Interface contacts:
Residue V992 in protein 1 interacts with residue T227 in protein 2 (closest heavy-atom distance 4.2 Å).
Residue K996 in protein 1 is in contact with residue A225 in protein 2 (closest heavy-atom distance 4.3 Å).
Residue K1255 in protein 1 is in contact with residue W234 in protein 2 (closest heavy-atom distance 3.6 Å).
Residue L1324 in protein 1 contacts residue L65 in protein 2 (closest heavy-atom distance 4.2 Å).
Residue K1320 in protein 1 contacts residue Q64 in protein 2 (closest heavy-atom distance 3.0 Å).
Residue S1335 in protein 1 interacts with residue H126 in protein 2 (closest heavy-atom distance 4.0 Å).
Residue L1290 in protein 1 is in contact with residue R194 in protein 2 (closest heavy-atom distance 3.2 Å).
Residue K996 in protein 1 is in contact with residue L224 in protein 2 (closest heavy-atom distance 4.1 Å).
Residue L1289 in protein 1 interacts with residue W20 in protein 2 (closest heavy-atom distance 3.3 Å).
Residue L1018 in protein 1 contacts residue A190 in protein 2 (closest heavy-atom distance 4.3 Å).
Residue Q1285 in protein 1 contacts residue L40 in protein 2 (closest heavy-atom distance 3.6 Å).
Residue I1322 in protein 1 contacts residue Q64 in protein 2 (closest heavy-atom distance 4.3 Å).
Residue W1298 in protein 1 interacts with residue P106 in protein 2 (closest heavy-atom distance 3.8 Å).
Residue N1252 in protein 1 interacts with residue W234 in protein 2 (closest heavy-atom distance 4.0 Å).
Residue L1020 in protein 1 contacts residue E187 in protein 2 (closest heavy-atom distance 3.4 Å).
Residue L1290 in protein 1 interacts with residue W234 in protein 2 (closest heavy-atom distance 3.8 Å).
Residue L1324 in protein 1 interacts with residue D85 in protein 2 (closest heavy-atom distance 3.6 Å).
Residue A1327 in protein 1 contacts residue G105 in protein 2 (closest heavy-atom distance 4.4 Å).
Residue K1282 in protein 1 interacts with residue L40 in protein 2 (closest heavy-atom distance 3.4 Å).
Residue R1321 in protein 1 is in contact with residue L65 in protein 2 (closest heavy-atom distance 4.0 Å).
Residue V992 in protein 1 interacts with residue G226 in protein 2 (closest heavy-atom distance 4.1 Å).
Residue L713 in protein 1 interacts with residue N223 in protein 2 (closest heavy-atom distance 4.0 Å).
Residue P988 in protein 1 contacts residue Y213 in protein 2 (closest heavy-atom distance 4.2 Å).
Residue K716 in protein 1 contacts residue Q220 in protein 2 (closest heavy-atom distance 4.3 Å).
Residue A1288 in protein 1 is in contact with residue W110 in protein 2 (closest heavy-atom distance 4.1 Å).
Residue K1282 in protein 1 interacts with residue D17 in protein 2 (closest heavy-atom distance 4.0 Å).
Residue K1022 in protein 1 is in contact with residue E187 in protein 2 (closest heavy-atom distance 3.9 Å).
Residue K716 in protein 1 contacts residue Q203 in protein 2 (closest heavy-atom distance 4.1 Å).
Residue A1327 in protein 1 contacts residue A86 in protein 2 (closest heavy-atom distance 4.1 Å).
Residue L1289 in protein 1 is in contact with residue W278 in protein 2 (closest heavy-atom distance 4.2 Å).
Residue S1330 in protein 1 is in contact with residue V107 in protein 2 (closest heavy-atom distance 4.2 Å).
Residue S1251 in protein 1 contacts residue W234 in protein 2 (closest heavy-atom distance 4.4 Å).
Residue N985 in protein 1 interacts with residue Y213 in protein 2 (closest heavy-atom distance 4.0 Å).
Residue W1298 in protein 1 is in contact with residue W110 in protein 2 (closest heavy-atom distance 4.1 Å).
Residue L1290 in protein 1 is in contact with residue W278 in protein 2 (closest heavy-atom distance 4.3 Å).
Residue Q1285 in protein 1 is in contact with residue W20 in protein 2 (closest heavy-atom distance 3.8 Å).
Residue Q1285 in protein 1 interacts with residue G66 in protein 2 (closest heavy-atom distance 3.6 Å).
Residue A1334 in protein 1 interacts with residue V107 in protein 2 (closest heavy-atom distance 4.2 Å).
Residue Q1019 in protein 1 is in contact with residue A190 in protein 2 (closest heavy-atom distance 3.4 Å).
Residue L1020 in protein 1 interacts with residue G188 in protein 2 (closest heavy-atom distance 3.3 Å).
Residue A1331 in protein 1 contacts residue P106 in protein 2 (closest heavy-atom distance 4.4 Å).
Residue S1251 in protein 1 interacts with residue S252 in protein 2 (closest heavy-atom distance 4.2 Å).
Residue L1289 in protein 1 interacts with residue W110 in protein 2 (closest heavy-atom distance 4.2 Å).
Residue L1289 in protein 1 is in contact with residue R194 in protein 2 (closest heavy-atom distance 4.3 Å).
Residue R1321 in protein 1 interacts with residue Q64 in protein 2 (closest heavy-atom distance 2.9 Å).
Residue K1286 in protein 1 contacts residue L40 in protein 2 (closest heavy-atom distance 3.9 Å).
Residue P1292 in protein 1 is in contact with residue W110 in protein 2 (closest heavy-atom distance 3.7 Å).
Residue K1277 in protein 1 contacts residue D17 in protein 2 (closest heavy-atom distance 3.0 Å).
Residue E1276 in protein 1 interacts with residue D16 in protein 2 (closest heavy-atom distance 4.3 Å).
Residue Q1285 in protein 1 interacts with residue L65 in protein 2 (closest heavy-atom distance 3.2 Å).
Residue Q1285 in protein 1 interacts with residue L84 in protein 2 (closest heavy-atom distance 3.9 Å).
Residue V992 in protein 1 contacts residue L224 in protein 2 (closest heavy-atom distance 4.0 Å).
Residue N985 in protein 1 is in contact with residue S229 in protein 2 (closest heavy-atom distance 3.0 Å).
Residue K1277 in protein 1 interacts with residue Q296 in protein 2 (closest heavy-atom distance 3.3 Å).
Residue E1023 in protein 1 interacts with residue E187 in protein 2 (closest heavy-atom distance 3.3 Å).
Residue K1286 in protein 1 is in contact with residue W20 in protein 2 (closest heavy-atom distance 4.4 Å).
Residue K1277 in protein 1 is in contact with residue D16 in protein 2 (closest heavy-atom distance 3.7 Å).
Residue L1281 in protein 1 interacts with residue L65 in protein 2 (closest heavy-atom distance 4.4 Å).
Residue N995 in protein 1 interacts with residue L224 in protein 2 (closest heavy-atom distance 4.2 Å).
Residue P1292 in protein 1 contacts residue F150 in protein 2 (closest heavy-atom distance 3.5 Å).

Sequence of protein 2:
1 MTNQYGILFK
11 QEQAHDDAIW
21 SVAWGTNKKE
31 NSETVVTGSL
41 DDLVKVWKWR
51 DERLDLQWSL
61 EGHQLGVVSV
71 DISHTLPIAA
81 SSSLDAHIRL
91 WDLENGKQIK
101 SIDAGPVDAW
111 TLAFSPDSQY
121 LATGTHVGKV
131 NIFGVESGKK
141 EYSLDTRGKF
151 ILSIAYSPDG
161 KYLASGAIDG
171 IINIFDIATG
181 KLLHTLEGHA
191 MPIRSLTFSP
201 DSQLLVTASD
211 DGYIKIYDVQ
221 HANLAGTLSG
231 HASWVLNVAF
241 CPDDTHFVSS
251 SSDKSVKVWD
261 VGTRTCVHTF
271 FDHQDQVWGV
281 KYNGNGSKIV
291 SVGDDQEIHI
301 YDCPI

Sequence of protein 1:
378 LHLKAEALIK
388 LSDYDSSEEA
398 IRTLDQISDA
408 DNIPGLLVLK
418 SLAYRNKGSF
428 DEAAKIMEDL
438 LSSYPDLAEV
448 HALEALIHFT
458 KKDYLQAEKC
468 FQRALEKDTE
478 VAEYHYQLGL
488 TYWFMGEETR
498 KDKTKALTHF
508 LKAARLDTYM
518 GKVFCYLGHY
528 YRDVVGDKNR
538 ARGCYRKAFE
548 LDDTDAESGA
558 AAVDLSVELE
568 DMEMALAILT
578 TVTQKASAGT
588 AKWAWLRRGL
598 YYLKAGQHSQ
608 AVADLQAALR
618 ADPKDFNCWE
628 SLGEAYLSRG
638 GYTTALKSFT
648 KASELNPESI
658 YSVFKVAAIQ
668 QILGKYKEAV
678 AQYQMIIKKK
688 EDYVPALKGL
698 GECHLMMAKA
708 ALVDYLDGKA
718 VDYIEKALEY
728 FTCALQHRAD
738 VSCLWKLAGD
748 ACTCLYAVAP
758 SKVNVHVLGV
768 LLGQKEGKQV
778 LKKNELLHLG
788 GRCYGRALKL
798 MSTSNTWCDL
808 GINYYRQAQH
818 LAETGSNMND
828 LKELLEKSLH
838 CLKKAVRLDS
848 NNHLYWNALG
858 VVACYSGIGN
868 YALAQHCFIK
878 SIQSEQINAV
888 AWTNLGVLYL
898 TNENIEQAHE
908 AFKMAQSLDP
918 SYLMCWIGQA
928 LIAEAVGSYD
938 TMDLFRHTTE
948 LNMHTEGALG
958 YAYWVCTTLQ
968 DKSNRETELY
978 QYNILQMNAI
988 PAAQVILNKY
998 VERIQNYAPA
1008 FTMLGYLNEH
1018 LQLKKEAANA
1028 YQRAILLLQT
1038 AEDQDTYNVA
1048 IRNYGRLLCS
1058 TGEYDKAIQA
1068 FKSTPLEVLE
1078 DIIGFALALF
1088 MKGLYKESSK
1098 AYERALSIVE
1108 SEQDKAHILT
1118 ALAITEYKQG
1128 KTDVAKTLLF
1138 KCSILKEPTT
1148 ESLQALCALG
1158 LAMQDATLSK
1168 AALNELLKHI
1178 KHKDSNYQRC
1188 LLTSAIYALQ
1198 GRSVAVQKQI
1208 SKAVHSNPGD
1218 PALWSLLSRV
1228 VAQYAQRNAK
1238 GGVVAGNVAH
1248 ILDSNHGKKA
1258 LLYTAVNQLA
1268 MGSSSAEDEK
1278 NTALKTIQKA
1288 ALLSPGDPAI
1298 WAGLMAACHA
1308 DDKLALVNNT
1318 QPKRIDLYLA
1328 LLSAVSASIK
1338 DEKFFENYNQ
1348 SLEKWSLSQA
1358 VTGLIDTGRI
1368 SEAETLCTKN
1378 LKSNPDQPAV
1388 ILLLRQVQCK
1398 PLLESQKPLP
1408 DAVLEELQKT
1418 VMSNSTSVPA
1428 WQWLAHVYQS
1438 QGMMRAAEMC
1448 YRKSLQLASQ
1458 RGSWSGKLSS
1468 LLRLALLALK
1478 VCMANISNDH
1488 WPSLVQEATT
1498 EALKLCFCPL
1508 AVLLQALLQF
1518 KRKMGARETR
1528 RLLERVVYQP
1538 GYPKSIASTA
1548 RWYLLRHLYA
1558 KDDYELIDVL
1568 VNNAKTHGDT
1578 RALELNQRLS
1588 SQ

The following describes two proteins that form a bound complex.